Residue-level contacts at the interface:
Residue G330 in protein 2 is in contact with residue V45 in protein 1 (closest heavy-atom distance 3.8 Å).
Residue R240 in protein 2 contacts residue V73 in protein 1 (closest heavy-atom distance 3.2 Å).
Residue K209 in protein 2 is in contact with residue E88 in protein 1 (closest heavy-atom distance 3.4 Å).
Residue N393 in protein 2 is in contact with residue E87 in protein 1 (closest heavy-atom distance 2.7 Å).
Residue K491 in protein 2 interacts with residue R116 in protein 1 (closest heavy-atom distance 3.6 Å).
Residue E499 in protein 2 is in contact with residue Q114 in protein 1 (closest heavy-atom distance 3.0 Å).
Residue F506 in protein 2 interacts with residue E87 in protein 1 (closest heavy-atom distance 3.7 Å).
Residue I513 in protein 2 contacts residue V124 in protein 1 (closest heavy-atom distance 3.6 Å).
Residue R479 in protein 2 contacts residue V167 in protein 1 (closest heavy-atom distance 3.8 Å).
Residue S208 in protein 2 contacts residue D34 in protein 1 (closest heavy-atom distance 2.9 Å).
Residue Y502 in protein 2 contacts residue C80 in protein 1 (closest heavy-atom distance 3.5 Å).
Residue Y157 in protein 2 interacts with residue R92 in protein 1 (closest heavy-atom distance 3.5 Å).
Residue Q205 in protein 2 interacts with residue A81 in protein 1 (closest heavy-atom distance 3.5 Å).
Residue Y474 in protein 2 interacts with residue V169 in protein 1 (closest heavy-atom distance 3.6 Å).
Residue N210 in protein 2 is in contact with residue D84 in protein 1 (closest heavy-atom distance 2.6 Å).
Residue F492 in protein 2 is in contact with residue C120 in protein 1 (closest heavy-atom distance 3.5 Å).
Residue R505 in protein 2 contacts residue H91 in protein 1 (closest heavy-atom distance 3.4 Å).
Residue R273 in protein 2 is in contact with residue V41 in protein 1 (closest heavy-atom distance 3.6 Å).
Residue F506 in protein 2 interacts with residue H91 in protein 1 (closest heavy-atom distance 3.3 Å).
Residue Q204 in protein 2 contacts residue D74 in protein 1 (closest heavy-atom distance 3.4 Å).
Residue Y496 in protein 2 contacts residue P155 in protein 1 (closest heavy-atom distance 3.5 Å).
Residue F506 in protein 2 is in contact with residue Q90 in protein 1 (closest heavy-atom distance 3.4 Å).
Residue M484 in protein 2 is in contact with residue S159 in protein 1 (closest heavy-atom distance 3.5 Å).
Residue E499 in protein 2 interacts with residue L117 in protein 1 (closest heavy-atom distance 3.8 Å).
Residue K491 in protein 2 interacts with residue Q123 in protein 1 (closest heavy-atom distance 3.6 Å).
Residue I483 in protein 2 interacts with residue H154 in protein 1 (closest heavy-atom distance 3.5 Å).
Residue Y485 in protein 2 is in contact with residue K152 in protein 1 (closest heavy-atom distance 3.4 Å).
Residue F507 in protein 2 is in contact with residue V124 in protein 1 (closest heavy-atom distance 3.5 Å).
Residue Q205 in protein 2 is in contact with residue C80 in protein 1 (closest heavy-atom distance 3.7 Å).
Residue Y496 in protein 2 contacts residue H154 in protein 1 (closest heavy-atom distance 3.4 Å).
Residue I483 in protein 2 interacts with residue S159 in protein 1 (closest heavy-atom distance 3.3 Å).
Residue K491 in protein 2 is in contact with residue Y119 in protein 1 (closest heavy-atom distance 3.8 Å).
Residue N156 in protein 2 interacts with residue R92 in protein 1 (closest heavy-atom distance 3.3 Å).
Residue F492 in protein 2 interacts with residue R116 in protein 1 (closest heavy-atom distance 3.4 Å).
Residue G274 in protein 2 is in contact with residue V41 in protein 1 (closest heavy-atom distance 3.5 Å).
Residue L207 in protein 2 interacts with residue Y33 in protein 1 (closest heavy-atom distance 3.6 Å).
Residue Q204 in protein 2 interacts with residue V73 in protein 1 (closest heavy-atom distance 3.8 Å).
Residue Y157 in protein 2 interacts with residue D84 in protein 1 (closest heavy-atom distance 3.3 Å).
Residue Y474 in protein 2 contacts residue V167 in protein 1 (closest heavy-atom distance 3.8 Å).
Residue Y241 in protein 2 interacts with residue V73 in protein 1 (closest heavy-atom distance 3.7 Å).
Residue K209 in protein 2 interacts with residue G37 in protein 1 (closest heavy-atom distance 3.8 Å).
Residue Y474 in protein 2 contacts residue K168 in protein 1 (closest heavy-atom distance 2.6 Å).
Residue Y502 in protein 2 is in contact with residue M83 in protein 1 (closest heavy-atom distance 3.7 Å).
Residue L503 in protein 2 interacts with residue M83 in protein 1 (closest heavy-atom distance 3.4 Å).
Residue Q205 in protein 2 is in contact with residue S77 in protein 1 (closest heavy-atom distance 3.3 Å).
Residue M484 in protein 2 interacts with residue G163 in protein 1 (closest heavy-atom distance 3.7 Å).
Residue Y533 in protein 2 is in contact with residue L164 in protein 1 (closest heavy-atom distance 3.4 Å).
Residue R240 in protein 2 contacts residue D74 in protein 1 (closest heavy-atom distance 2.9 Å).
Residue Y496 in protein 2 is in contact with residue R116 in protein 1 (closest heavy-atom distance 2.9 Å).
Residue A548 in protein 2 contacts residue F165 in protein 1 (closest heavy-atom distance 3.7 Å).
Residue N210 in protein 2 contacts residue E88 in protein 1 (closest heavy-atom distance 3.2 Å).
Residue F506 in protein 2 interacts with residue L86 in protein 1 (closest heavy-atom distance 3.3 Å).
Residue P327 in protein 2 interacts with residue N44 in protein 1 (closest heavy-atom distance 2.8 Å).
Residue Y485 in protein 2 is in contact with residue Q160 in protein 1 (closest heavy-atom distance 3.8 Å).
Residue R505 in protein 2 is in contact with residue E87 in protein 1 (closest heavy-atom distance 3.1 Å).
Residue G328 in protein 2 is in contact with residue V45 in protein 1 (closest heavy-atom distance 3.4 Å).
Residue V150 in protein 2 contacts residue F12 in protein 1 (closest heavy-atom distance 3.4 Å).
Residue E499 in protein 2 interacts with residue F79 in protein 1 (closest heavy-atom distance 3.5 Å).
Residue Y494 in protein 2 interacts with residue H154 in protein 1 (closest heavy-atom distance 3.8 Å).
Residue L503 in protein 2 contacts residue F79 in protein 1 (closest heavy-atom distance 3.7 Å).

Sequence of protein 2:
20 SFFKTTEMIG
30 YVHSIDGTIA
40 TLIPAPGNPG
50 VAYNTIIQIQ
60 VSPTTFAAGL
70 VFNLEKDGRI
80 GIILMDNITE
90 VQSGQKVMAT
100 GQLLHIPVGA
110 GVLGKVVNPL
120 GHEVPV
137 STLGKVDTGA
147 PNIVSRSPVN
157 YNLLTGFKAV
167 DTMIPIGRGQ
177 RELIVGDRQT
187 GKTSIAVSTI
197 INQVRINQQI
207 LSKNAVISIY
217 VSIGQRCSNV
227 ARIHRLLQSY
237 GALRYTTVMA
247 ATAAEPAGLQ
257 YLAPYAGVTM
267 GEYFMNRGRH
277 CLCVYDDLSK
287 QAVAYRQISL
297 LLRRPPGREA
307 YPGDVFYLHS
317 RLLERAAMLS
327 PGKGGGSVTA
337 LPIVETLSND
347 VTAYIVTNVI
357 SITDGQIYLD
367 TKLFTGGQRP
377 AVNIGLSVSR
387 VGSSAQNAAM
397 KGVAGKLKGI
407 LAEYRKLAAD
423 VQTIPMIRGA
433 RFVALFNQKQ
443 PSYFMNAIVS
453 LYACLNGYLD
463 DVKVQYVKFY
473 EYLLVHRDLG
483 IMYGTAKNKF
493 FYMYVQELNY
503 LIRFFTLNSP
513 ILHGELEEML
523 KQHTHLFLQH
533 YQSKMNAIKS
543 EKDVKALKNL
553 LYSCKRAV

These two protein chains interact to form a complex.

Sequence of protein 1:
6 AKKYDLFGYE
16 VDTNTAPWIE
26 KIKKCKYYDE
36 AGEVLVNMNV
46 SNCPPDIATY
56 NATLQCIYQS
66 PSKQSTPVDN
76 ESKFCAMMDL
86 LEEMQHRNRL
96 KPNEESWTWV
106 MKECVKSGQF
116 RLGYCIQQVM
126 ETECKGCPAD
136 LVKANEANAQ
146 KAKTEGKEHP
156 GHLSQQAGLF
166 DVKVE